Residue-level contacts at the interface:
Residue M113 in protein 1 contacts residue R73 in protein 2 (closest heavy-atom distance 4.3 Å).
Residue R79 in protein 1 interacts with residue H80 in protein 2 (closest heavy-atom distance 4.2 Å).
Residue M75 in protein 1 contacts residue H80 in protein 2 (closest heavy-atom distance 4.0 Å).

Sequence of protein 2:
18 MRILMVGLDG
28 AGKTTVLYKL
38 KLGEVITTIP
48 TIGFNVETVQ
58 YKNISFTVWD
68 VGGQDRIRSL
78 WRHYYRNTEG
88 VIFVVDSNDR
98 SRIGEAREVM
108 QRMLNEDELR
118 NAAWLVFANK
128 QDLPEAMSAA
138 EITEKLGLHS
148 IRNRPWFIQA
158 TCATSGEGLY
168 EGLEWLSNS

Sequence of protein 1:
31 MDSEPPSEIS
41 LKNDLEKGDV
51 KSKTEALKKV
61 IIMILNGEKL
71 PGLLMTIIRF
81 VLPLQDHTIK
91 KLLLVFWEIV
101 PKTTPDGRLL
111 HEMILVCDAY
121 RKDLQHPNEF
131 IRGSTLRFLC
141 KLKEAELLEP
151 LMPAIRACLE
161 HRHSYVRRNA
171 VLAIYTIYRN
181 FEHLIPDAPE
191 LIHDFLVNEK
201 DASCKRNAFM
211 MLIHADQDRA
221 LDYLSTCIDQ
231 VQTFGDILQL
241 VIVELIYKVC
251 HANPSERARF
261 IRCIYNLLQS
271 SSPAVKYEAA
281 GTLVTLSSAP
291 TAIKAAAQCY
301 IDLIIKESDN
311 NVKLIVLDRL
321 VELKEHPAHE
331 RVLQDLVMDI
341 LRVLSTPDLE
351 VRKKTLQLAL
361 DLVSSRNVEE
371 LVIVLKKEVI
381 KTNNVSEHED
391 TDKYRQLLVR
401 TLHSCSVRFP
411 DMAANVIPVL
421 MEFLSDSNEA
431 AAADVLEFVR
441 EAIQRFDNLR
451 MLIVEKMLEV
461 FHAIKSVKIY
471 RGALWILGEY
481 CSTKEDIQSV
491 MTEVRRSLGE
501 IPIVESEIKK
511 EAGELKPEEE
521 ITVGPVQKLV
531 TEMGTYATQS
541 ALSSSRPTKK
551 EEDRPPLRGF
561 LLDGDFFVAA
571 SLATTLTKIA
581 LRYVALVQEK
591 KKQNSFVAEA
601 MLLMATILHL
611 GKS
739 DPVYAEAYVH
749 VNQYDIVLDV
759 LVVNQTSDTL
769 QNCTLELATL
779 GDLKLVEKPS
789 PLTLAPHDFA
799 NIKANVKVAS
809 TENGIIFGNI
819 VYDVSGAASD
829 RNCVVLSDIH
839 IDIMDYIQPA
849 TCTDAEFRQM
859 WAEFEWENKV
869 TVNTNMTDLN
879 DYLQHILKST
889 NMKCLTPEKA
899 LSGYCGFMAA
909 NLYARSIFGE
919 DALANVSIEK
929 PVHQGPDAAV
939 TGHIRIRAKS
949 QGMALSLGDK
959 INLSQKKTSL

The following describes two proteins that form a bound complex.